Residue-level contacts at the interface:
Residue T112 in chain A contacts residue Q279 in chain B (closest heavy-atom distance 3.2 Å).
Residue L36 in chain A contacts residue A125 in chain B (closest heavy-atom distance 3.0 Å).
Residue N99 in chain A interacts with residue L2 in chain B (closest heavy-atom distance 3.4 Å).
Residue G127 in chain A is in contact with residue I236 in chain B (closest heavy-atom distance 3.4 Å).
Residue I113 in chain A interacts with residue A26 in chain B (closest heavy-atom distance 3.2 Å).
Residue S121 in chain A is in contact with residue N211 in chain B (closest heavy-atom distance 3.4 Å).
Residue Y258 in chain A is in contact with residue M217 in chain B (closest heavy-atom distance 3.3 Å).
Residue I124 in chain A contacts residue S267 in chain B (closest heavy-atom distance 3.5 Å).
Residue W24 in chain A is in contact with residue G149 in chain B (closest heavy-atom distance 3.1 Å).
Residue E236 in chain A contacts residue F214 in chain B (closest heavy-atom distance 3.3 Å).
Residue F28 in chain A interacts with residue M134 in chain B (closest heavy-atom distance 3.4 Å).
Residue R203 in chain A contacts residue D11 in chain B (closest heavy-atom distance 2.6 Å).
Residue L13 in chain A interacts with residue N181 in chain B (closest heavy-atom distance 3.2 Å).
Residue T21 in chain A contacts residue F94 in chain B (closest heavy-atom distance 2.4 Å).
Residue L240 in chain A contacts residue Y213 in chain B (closest heavy-atom distance 3.5 Å).
Residue Y106 in chain A interacts with residue A19 in chain B (closest heavy-atom distance 3.0 Å).
Residue F132 in chain A interacts with residue P32 in chain B (closest heavy-atom distance 3.5 Å).
Residue T112 in chain A contacts residue Y275 in chain B (closest heavy-atom distance 3.2 Å).
Residue F119 in chain A contacts residue N211 in chain B (closest heavy-atom distance 3.3 Å).
Residue V285 in chain A is in contact with residue W122 in chain B (closest heavy-atom distance 3.4 Å).
Residue F25 in chain A contacts residue I157 in chain B (closest heavy-atom distance 3.4 Å).
Residue R10 in chain A contacts residue R106 in chain B (closest heavy-atom distance 3.4 Å).
Residue V224 in chain A is in contact with residue W122 in chain B (closest heavy-atom distance 3.4 Å).
Residue I27 in chain A is in contact with residue N133 in chain B (closest heavy-atom distance 3.3 Å).
Residue Y258 in chain A interacts with residue F214 in chain B (closest heavy-atom distance 3.5 Å).
Residue F119 in chain A is in contact with residue V271 in chain B (closest heavy-atom distance 3.4 Å).
Residue L282 in chain A interacts with residue W122 in chain B (closest heavy-atom distance 3.3 Å).
Residue L13 in chain A is in contact with residue L183 in chain B (closest heavy-atom distance 3.5 Å).
Residue M97 in chain A interacts with residue N18 in chain B (closest heavy-atom distance 3.0 Å).
Residue F119 in chain A interacts with residue Y275 in chain B (closest heavy-atom distance 3.4 Å).
Residue S136 in chain A interacts with residue T48 in chain B (closest heavy-atom distance 3.3 Å).
Residue F132 in chain A is in contact with residue Y35 in chain B (closest heavy-atom distance 3.3 Å).
Residue W24 in chain A interacts with residue C152 in chain B (closest heavy-atom distance 3.5 Å).
Residue Y15 in chain A is in contact with residue R108 in chain B (closest heavy-atom distance 3.1 Å).
Residue Y30 in chain A interacts with residue I116 in chain B (closest heavy-atom distance 2.4 Å).
Residue T271 in chain A interacts with residue I128 in chain B (closest heavy-atom distance 3.1 Å).
Residue Y15 in chain A is in contact with residue G109 in chain B (closest heavy-atom distance 3.5 Å).
Residue Y267 in chain A interacts with residue L132 in chain B (closest heavy-atom distance 3.5 Å).
Residue V139 in chain A interacts with residue Y35 in chain B (closest heavy-atom distance 3.3 Å).
Residue F235 in chain A interacts with residue F214 in chain B (closest heavy-atom distance 3.4 Å).
Residue F28 in chain A interacts with residue F130 in chain B (closest heavy-atom distance 3.2 Å).
Residue P32 in chain A is in contact with residue P129 in chain B (closest heavy-atom distance 3.5 Å).
Residue T137 in chain A is in contact with residue E257 in chain B (closest heavy-atom distance 3.4 Å).
Residue M33 in chain A interacts with residue F123 in chain B (closest heavy-atom distance 3.4 Å).
Residue W24 in chain A is in contact with residue I148 in chain B (closest heavy-atom distance 2.7 Å).
Residue F25 in chain A contacts residue T120 in chain B (closest heavy-atom distance 3.4 Å).
Residue N142 in chain A interacts with residue Q49 in chain B (closest heavy-atom distance 2.9 Å).
Residue L14 in chain A is in contact with residue I107 in chain B (closest heavy-atom distance 3.5 Å).
Residue S121 in chain A contacts residue Q229 in chain B (closest heavy-atom distance 2.7 Å).
Residue F28 in chain A contacts residue I148 in chain B (closest heavy-atom distance 3.4 Å).
Residue Y115 in chain A contacts residue Y275 in chain B (closest heavy-atom distance 3.0 Å).
Residue Y30 in chain A contacts residue F119 in chain B (closest heavy-atom distance 3.2 Å).
Residue Q197 in chain A interacts with residue P5 in chain B (closest heavy-atom distance 3.3 Å).
Residue V139 in chain A is in contact with residue Y31 in chain B (closest heavy-atom distance 3.1 Å).
Residue W171 in chain A is in contact with residue A29 in chain B (closest heavy-atom distance 3.1 Å).
Residue V123 in chain A contacts residue Y213 in chain B (closest heavy-atom distance 3.5 Å).
Residue V123 in chain A interacts with residue Q229 in chain B (closest heavy-atom distance 3.2 Å).
Residue L14 in chain A is in contact with residue A101 in chain B (closest heavy-atom distance 3.3 Å).
Residue L18 in chain A is in contact with residue F113 in chain B (closest heavy-atom distance 3.5 Å).
Residue D11 in chain A is in contact with residue R106 in chain B (closest heavy-atom distance 3.0 Å).

Sequence of chain A:
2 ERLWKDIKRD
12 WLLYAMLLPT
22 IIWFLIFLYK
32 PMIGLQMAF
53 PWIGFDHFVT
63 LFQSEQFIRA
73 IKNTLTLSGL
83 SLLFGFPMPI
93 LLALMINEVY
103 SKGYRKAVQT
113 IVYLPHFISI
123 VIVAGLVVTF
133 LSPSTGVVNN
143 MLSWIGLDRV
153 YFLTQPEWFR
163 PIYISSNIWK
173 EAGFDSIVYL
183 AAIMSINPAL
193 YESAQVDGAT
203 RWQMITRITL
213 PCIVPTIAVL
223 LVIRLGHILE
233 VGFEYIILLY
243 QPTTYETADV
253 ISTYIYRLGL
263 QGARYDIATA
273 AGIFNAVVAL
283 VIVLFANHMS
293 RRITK

The following describes two proteins that form a bound complex.

Sequence of chain B:
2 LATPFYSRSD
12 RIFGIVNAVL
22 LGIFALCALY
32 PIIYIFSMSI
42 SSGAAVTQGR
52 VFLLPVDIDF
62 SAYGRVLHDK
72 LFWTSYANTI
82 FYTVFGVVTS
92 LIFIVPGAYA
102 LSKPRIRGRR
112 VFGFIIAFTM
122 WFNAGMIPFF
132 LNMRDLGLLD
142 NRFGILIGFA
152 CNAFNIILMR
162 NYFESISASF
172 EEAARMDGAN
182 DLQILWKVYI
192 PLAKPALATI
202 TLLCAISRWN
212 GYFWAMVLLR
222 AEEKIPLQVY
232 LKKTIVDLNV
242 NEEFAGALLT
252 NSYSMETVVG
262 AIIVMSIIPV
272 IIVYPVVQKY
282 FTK